Sequence of the second protein:
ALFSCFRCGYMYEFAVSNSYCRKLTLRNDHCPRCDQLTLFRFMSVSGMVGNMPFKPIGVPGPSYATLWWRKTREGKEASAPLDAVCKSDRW

Contacts between the two chains:
Residue R138 in the first protein interacts with residue R91 in the second protein (closest heavy-atom distance 4.0 Å).
Residue D249 in the first protein is in contact with residue D30 in the second protein (closest heavy-atom distance 3.8 Å).
Residue R148 in the first protein interacts with residue L83 in the second protein (closest heavy-atom distance 3.7 Å).
Residue K253 in the first protein interacts with residue A16 in the second protein (closest heavy-atom distance 3.4 Å).
Residue R138 in the first protein interacts with residue S89 in the second protein (closest heavy-atom distance 2.7 Å).
Residue K137 in the first protein is in contact with residue V86 in the second protein (closest heavy-atom distance 3.3 Å).
Residue V119 in the first protein contacts residue P82 in the second protein (closest heavy-atom distance 3.4 Å).
Residue N251 in the first protein interacts with residue D30 in the second protein (closest heavy-atom distance 3.6 Å).
Residue R138 in the first protein interacts with residue C87 in the second protein (closest heavy-atom distance 3.6 Å).
Residue V119 in the first protein interacts with residue V86 in the second protein (closest heavy-atom distance 3.5 Å).
Residue W164 in the first protein contacts residue P82 in the second protein (closest heavy-atom distance 3.5 Å).
Residue E149 in the first protein contacts residue Y11 in the second protein (closest heavy-atom distance 3.0 Å).
Residue R104 in the first protein contacts residue D36 in the second protein (closest heavy-atom distance 4.0 Å).
Residue N251 in the first protein is in contact with residue F15 in the second protein (closest heavy-atom distance 4.1 Å).
Residue R141 in the first protein interacts with residue S89 in the second protein (closest heavy-atom distance 3.0 Å).
Residue T59 in the first protein interacts with residue W92 in the second protein (closest heavy-atom distance 4.0 Å).
Residue N251 in the first protein interacts with residue K24 in the second protein (closest heavy-atom distance 4.2 Å).
Residue E149 in the first protein interacts with residue R34 in the second protein (closest heavy-atom distance 2.8 Å).
Residue R141 in the first protein is in contact with residue V86 in the second protein (closest heavy-atom distance 4.2 Å).
Residue T92 in the first protein contacts residue W92 in the second protein (closest heavy-atom distance 4.1 Å).
Residue R104 in the first protein is in contact with residue P33 in the second protein (closest heavy-atom distance 4.1 Å).
Residue G151 in the first protein interacts with residue R34 in the second protein (closest heavy-atom distance 3.7 Å).
Residue N251 in the first protein interacts with residue Y21 in the second protein (closest heavy-atom distance 2.9 Å).
Residue K137 in the first protein is in contact with residue W92 in the second protein (closest heavy-atom distance 3.6 Å).
Residue G252 in the first protein contacts residue Y21 in the second protein (closest heavy-atom distance 3.3 Å).
Residue R148 in the first protein is in contact with residue P82 in the second protein (closest heavy-atom distance 4.0 Å).
Residue R138 in the first protein interacts with residue W92 in the second protein (closest heavy-atom distance 3.4 Å).
Residue R141 in the first protein contacts residue L83 in the second protein (closest heavy-atom distance 3.7 Å).
Residue Q146 in the first protein is in contact with residue Y11 in the second protein (closest heavy-atom distance 2.8 Å).
Residue E149 in the first protein interacts with residue M12 in the second protein (closest heavy-atom distance 4.0 Å).
Residue A94 in the first protein contacts residue W92 in the second protein (closest heavy-atom distance 3.4 Å).
Residue E149 in the first protein interacts with residue R74 in the second protein (closest heavy-atom distance 2.8 Å).
Residue N251 in the first protein contacts residue R28 in the second protein (closest heavy-atom distance 3.0 Å).
Residue L140 in the first protein interacts with residue V86 in the second protein (closest heavy-atom distance 3.7 Å).
Residue S136 in the first protein interacts with residue W92 in the second protein (closest heavy-atom distance 3.9 Å).
Residue E150 in the first protein is in contact with residue R34 in the second protein (closest heavy-atom distance 2.9 Å).
Residue N251 in the first protein interacts with residue N29 in the second protein (closest heavy-atom distance 3.4 Å).
Residue R141 in the first protein interacts with residue C87 in the second protein (closest heavy-atom distance 3.3 Å).
Residue W164 in the first protein is in contact with residue A81 in the second protein (closest heavy-atom distance 4.2 Å).
Residue H58 in the first protein is in contact with residue W92 in the second protein (closest heavy-atom distance 3.2 Å).
Residue Q146 in the first protein is in contact with residue P33 in the second protein (closest heavy-atom distance 3.9 Å).
Residue R141 in the first protein is in contact with residue K88 in the second protein (closest heavy-atom distance 2.9 Å).
Residue T59 in the first protein interacts with residue R91 in the second protein (closest heavy-atom distance 4.2 Å).
Residue K137 in the first protein interacts with residue C87 in the second protein (closest heavy-atom distance 4.1 Å).
Residue F155 in the first protein interacts with residue P82 in the second protein (closest heavy-atom distance 3.5 Å).
Residue R97 in the first protein interacts with residue W92 in the second protein (closest heavy-atom distance 3.5 Å).
Residue R172 in the first protein is in contact with residue R34 in the second protein (closest heavy-atom distance 2.9 Å).
Residue E150 in the first protein is in contact with residue P33 in the second protein (closest heavy-atom distance 3.1 Å).
Residue L250 in the first protein contacts residue K24 in the second protein (closest heavy-atom distance 3.9 Å).
Residue G120 in the first protein interacts with residue A85 in the second protein (closest heavy-atom distance 4.0 Å).
Residue R141 in the first protein is in contact with residue D84 in the second protein (closest heavy-atom distance 3.8 Å).
Residue K253 in the first protein interacts with residue F15 in the second protein (closest heavy-atom distance 3.4 Å).
Residue H58 in the first protein is in contact with residue R91 in the second protein (closest heavy-atom distance 2.3 Å).
Residue E149 in the first protein interacts with residue W70 in the second protein (closest heavy-atom distance 4.1 Å).
Residue V119 in the first protein is in contact with residue A85 in the second protein (closest heavy-atom distance 4.1 Å).
Residue F155 in the first protein interacts with residue L83 in the second protein (closest heavy-atom distance 3.4 Å).
Residue Y65 in the first protein is in contact with residue W92 in the second protein (closest heavy-atom distance 3.9 Å).
Residue V57 in the first protein interacts with residue R91 in the second protein (closest heavy-atom distance 4.0 Å).
Residue L144 in the first protein is in contact with residue L83 in the second protein (closest heavy-atom distance 3.8 Å).
Residue R148 in the first protein contacts residue A79 in the second protein (closest heavy-atom distance 2.8 Å).

The following describes two proteins that form a bound complex.

Sequence of the first protein:
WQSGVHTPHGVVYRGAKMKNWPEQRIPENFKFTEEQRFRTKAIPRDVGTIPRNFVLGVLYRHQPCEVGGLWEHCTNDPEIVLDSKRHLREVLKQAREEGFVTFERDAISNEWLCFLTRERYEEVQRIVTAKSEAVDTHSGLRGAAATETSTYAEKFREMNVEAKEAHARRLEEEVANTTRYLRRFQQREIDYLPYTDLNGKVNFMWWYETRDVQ